Residue-level contacts at the interface:
Residue K66 in chain B is in contact with residue T3 in chain A (closest heavy-atom distance 3.9 Å).
Residue W147 in chain B is in contact with residue T7 in chain A (closest heavy-atom distance 3.8 Å).
Residue V152 in chain B is in contact with residue T7 in chain A (closest heavy-atom distance 3.8 Å).
Residue W167 in chain B contacts residue T1 in chain A (closest heavy-atom distance 3.6 Å).
Residue W147 in chain B interacts with residue S8 in chain A (closest heavy-atom distance 2.9 Å).
Residue V76 in chain B contacts residue S8 in chain A (closest heavy-atom distance 3.3 Å).
Residue H70 in chain B interacts with residue L2 in chain A (closest heavy-atom distance 3.8 Å).
Residue R65 in chain B is in contact with residue S4 in chain A (closest heavy-atom distance 4.2 Å).
Residue D77 in chain B is in contact with residue V9 in chain A (closest heavy-atom distance 2.9 Å).
Residue Q155 in chain B is in contact with residue S4 in chain A (closest heavy-atom distance 4.0 Å).
Residue H70 in chain B interacts with residue C5 in chain A (closest heavy-atom distance 3.9 Å).
Residue E63 in chain B is in contact with residue T1 in chain A (closest heavy-atom distance 2.7 Å).
Residue F9 in chain B contacts residue L2 in chain A (closest heavy-atom distance 3.7 Å).
Residue M45 in chain B contacts residue L2 in chain A (closest heavy-atom distance 3.6 Å).
Residue R97 in chain B contacts residue V9 in chain A (closest heavy-atom distance 5.0 Å).
Residue Y99 in chain B interacts with residue T3 in chain A (closest heavy-atom distance 3.1 Å).
Residue Y159 in chain B contacts residue T1 in chain A (closest heavy-atom distance 2.7 Å).
Residue K146 in chain B is in contact with residue V9 in chain A (closest heavy-atom distance 2.6 Å).
Residue M5 in chain B interacts with residue T1 in chain A (closest heavy-atom distance 4.2 Å).
Residue T73 in chain B is in contact with residue T7 in chain A (closest heavy-atom distance 3.4 Å).
Residue T80 in chain B interacts with residue S8 in chain A (closest heavy-atom distance 4.5 Å).
Residue T143 in chain B contacts residue V9 in chain A (closest heavy-atom distance 3.1 Å).
Residue Y123 in chain B is in contact with residue V9 in chain A (closest heavy-atom distance 4.0 Å).
Residue T73 in chain B is in contact with residue N6 in chain A (closest heavy-atom distance 3.5 Å).
Residue W147 in chain B interacts with residue V9 in chain A (closest heavy-atom distance 3.9 Å).
Residue Y171 in chain B is in contact with residue T1 in chain A (closest heavy-atom distance 2.6 Å).
Residue T163 in chain B contacts residue T1 in chain A (closest heavy-atom distance 3.6 Å).
Residue Q155 in chain B interacts with residue C5 in chain A (closest heavy-atom distance 4.0 Å).
Residue H70 in chain B is in contact with residue T3 in chain A (closest heavy-atom distance 2.9 Å).
Residue Y99 in chain B interacts with residue L2 in chain A (closest heavy-atom distance 3.1 Å).
Residue L81 in chain B is in contact with residue V9 in chain A (closest heavy-atom distance 4.0 Å).
Residue T142 in chain B contacts residue V9 in chain A (closest heavy-atom distance 4.8 Å).
Residue Y7 in chain B contacts residue T1 in chain A (closest heavy-atom distance 2.6 Å).
Residue T73 in chain B contacts residue S8 in chain A (closest heavy-atom distance 3.9 Å).
Residue Y159 in chain B contacts residue T3 in chain A (closest heavy-atom distance 3.5 Å).
Residue D77 in chain B is in contact with residue T7 in chain A (closest heavy-atom distance 4.6 Å).
Residue Y84 in chain B contacts residue V9 in chain A (closest heavy-atom distance 2.9 Å).
Residue Q155 in chain B interacts with residue T7 in chain A (closest heavy-atom distance 4.6 Å).
Residue R97 in chain B is in contact with residue T7 in chain A (closest heavy-atom distance 3.7 Å).
Residue Y7 in chain B contacts residue L2 in chain A (closest heavy-atom distance 3.5 Å).
Residue K146 in chain B interacts with residue S8 in chain A (closest heavy-atom distance 4.3 Å).
Residue Y59 in chain B is in contact with residue T1 in chain A (closest heavy-atom distance 4.3 Å).
Residue H70 in chain B interacts with residue S4 in chain A (closest heavy-atom distance 4.7 Å).
Residue K66 in chain B is in contact with residue L2 in chain A (closest heavy-atom distance 2.8 Å).
Residue K66 in chain B interacts with residue T1 in chain A (closest heavy-atom distance 3.5 Å).
Residue T80 in chain B contacts residue V9 in chain A (closest heavy-atom distance 3.5 Å).
Residue Y159 in chain B interacts with residue L2 in chain A (closest heavy-atom distance 3.9 Å).
Residue D77 in chain B interacts with residue S8 in chain A (closest heavy-atom distance 3.0 Å).
Residue Y116 in chain B is in contact with residue V9 in chain A (closest heavy-atom distance 4.0 Å).
Residue R97 in chain B is in contact with residue S8 in chain A (closest heavy-atom distance 4.9 Å).
Residue Y99 in chain B contacts residue T1 in chain A (closest heavy-atom distance 4.8 Å).
Residue K66 in chain B interacts with residue S4 in chain A (closest heavy-atom distance 3.7 Å).
Residue T73 in chain B interacts with residue C5 in chain A (closest heavy-atom distance 4.3 Å).
Residue E63 in chain B interacts with residue L2 in chain A (closest heavy-atom distance 2.8 Å).
Residue F33 in chain B interacts with residue T1 in chain A (closest heavy-atom distance 4.7 Å).
Residue V67 in chain B contacts residue L2 in chain A (closest heavy-atom distance 3.4 Å).

Sequence of chain A:
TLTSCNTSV

These two protein chains interact to form a complex.

Sequence of chain B:
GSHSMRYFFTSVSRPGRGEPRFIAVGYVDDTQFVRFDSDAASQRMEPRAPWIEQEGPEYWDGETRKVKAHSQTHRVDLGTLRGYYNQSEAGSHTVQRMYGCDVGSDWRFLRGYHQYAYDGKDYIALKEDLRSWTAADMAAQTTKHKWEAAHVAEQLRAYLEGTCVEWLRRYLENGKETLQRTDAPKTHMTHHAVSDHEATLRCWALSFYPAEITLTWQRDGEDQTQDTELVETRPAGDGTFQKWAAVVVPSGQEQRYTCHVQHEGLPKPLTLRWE